This data describes a binding interaction between two proteins.

Sequence of protein 2:
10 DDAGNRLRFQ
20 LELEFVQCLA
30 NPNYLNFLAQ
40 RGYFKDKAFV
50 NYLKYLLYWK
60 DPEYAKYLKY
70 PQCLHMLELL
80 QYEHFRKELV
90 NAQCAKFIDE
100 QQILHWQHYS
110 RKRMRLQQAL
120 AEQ

Contacts between the two chains:
Residue I178 in protein 1 contacts residue Y81 in protein 2 (closest heavy-atom distance 3.6 Å).
Residue I178 in protein 1 interacts with residue F84 in protein 2 (closest heavy-atom distance 3.6 Å).
Residue S165 in protein 1 interacts with residue K59 in protein 2 (closest heavy-atom distance 4.8 Å).
Residue V160 in protein 1 interacts with residue P70 in protein 2 (closest heavy-atom distance 4.8 Å).
Residue K176 in protein 1 is in contact with residue F96 in protein 2 (closest heavy-atom distance 3.3 Å).
Residue S165 in protein 1 is in contact with residue H74 in protein 2 (closest heavy-atom distance 5.0 Å).
Residue Y166 in protein 1 is in contact with residue P70 in protein 2 (closest heavy-atom distance 2.9 Å).
Residue Y166 in protein 1 is in contact with residue H74 in protein 2 (closest heavy-atom distance 3.2 Å).
Residue P179 in protein 1 interacts with residue H83 in protein 2 (closest heavy-atom distance 4.2 Å).
Residue I177 in protein 1 contacts residue L88 in protein 2 (closest heavy-atom distance 4.8 Å).
Residue Y166 in protein 1 interacts with residue L73 in protein 2 (closest heavy-atom distance 3.4 Å).
Residue Y156 in protein 1 is in contact with residue Y108 in protein 2 (closest heavy-atom distance 3.5 Å).
Residue Y156 in protein 1 contacts residue H107 in protein 2 (closest heavy-atom distance 4.7 Å).
Residue L169 in protein 1 contacts residue Q101 in protein 2 (closest heavy-atom distance 4.4 Å).
Residue I178 in protein 1 contacts residue L78 in protein 2 (closest heavy-atom distance 4.3 Å).
Residue P170 in protein 1 is in contact with residue H104 in protein 2 (closest heavy-atom distance 3.8 Å).
Residue I177 in protein 1 is in contact with residue H83 in protein 2 (closest heavy-atom distance 3.1 Å).
Residue I173 in protein 1 is in contact with residue Q100 in protein 2 (closest heavy-atom distance 4.4 Å).
Residue P170 in protein 1 contacts residue Q100 in protein 2 (closest heavy-atom distance 3.7 Å).
Residue G164 in protein 1 interacts with residue E77 in protein 2 (closest heavy-atom distance 4.8 Å).
Residue L169 in protein 1 interacts with residue H104 in protein 2 (closest heavy-atom distance 3.8 Å).
Residue I173 in protein 1 is in contact with residue L78 in protein 2 (closest heavy-atom distance 3.7 Å).
Residue C172 in protein 1 contacts residue F96 in protein 2 (closest heavy-atom distance 3.6 Å).
Residue Y156 in protein 1 is in contact with residue H104 in protein 2 (closest heavy-atom distance 3.9 Å).
Residue Y166 in protein 1 is in contact with residue E77 in protein 2 (closest heavy-atom distance 4.9 Å).
Residue I173 in protein 1 interacts with residue F96 in protein 2 (closest heavy-atom distance 4.4 Å).
Residue L169 in protein 1 interacts with residue Q71 in protein 2 (closest heavy-atom distance 4.5 Å).
Residue G164 in protein 1 is in contact with residue K59 in protein 2 (closest heavy-atom distance 3.3 Å).
Residue I173 in protein 1 interacts with residue F84 in protein 2 (closest heavy-atom distance 4.8 Å).
Residue P155 in protein 1 is in contact with residue Y108 in protein 2 (closest heavy-atom distance 3.7 Å).
Residue I177 in protein 1 interacts with residue F84 in protein 2 (closest heavy-atom distance 3.6 Å).
Residue I177 in protein 1 contacts residue C93 in protein 2 (closest heavy-atom distance 4.8 Å).
Residue L161 in protein 1 contacts residue A64 in protein 2 (closest heavy-atom distance 4.6 Å).
Residue V160 in protein 1 interacts with residue L73 in protein 2 (closest heavy-atom distance 4.9 Å).
Residue V160 in protein 1 is in contact with residue A64 in protein 2 (closest heavy-atom distance 3.9 Å).
Residue L169 in protein 1 contacts residue H74 in protein 2 (closest heavy-atom distance 3.4 Å).
Residue I177 in protein 1 interacts with residue I97 in protein 2 (closest heavy-atom distance 3.8 Å).
Residue D181 in protein 1 is in contact with residue Y81 in protein 2 (closest heavy-atom distance 2.9 Å).
Residue Y166 in protein 1 is in contact with residue Q71 in protein 2 (closest heavy-atom distance 4.4 Å).
Residue I178 in protein 1 contacts residue H83 in protein 2 (closest heavy-atom distance 3.7 Å).
Residue G164 in protein 1 contacts residue L73 in protein 2 (closest heavy-atom distance 4.5 Å).
Residue S165 in protein 1 is in contact with residue E77 in protein 2 (closest heavy-atom distance 2.9 Å).
Residue I173 in protein 1 is in contact with residue I97 in protein 2 (closest heavy-atom distance 3.8 Å).
Residue R174 in protein 1 contacts residue Y81 in protein 2 (closest heavy-atom distance 2.9 Å).
Residue L161 in protein 1 interacts with residue P61 in protein 2 (closest heavy-atom distance 3.8 Å).
Residue I173 in protein 1 interacts with residue M75 in protein 2 (closest heavy-atom distance 5.0 Å).
Residue I173 in protein 1 is in contact with residue H74 in protein 2 (closest heavy-atom distance 5.0 Å).
Residue C172 in protein 1 is in contact with residue Q100 in protein 2 (closest heavy-atom distance 3.7 Å).
Residue R168 in protein 1 contacts residue H104 in protein 2 (closest heavy-atom distance 3.7 Å).
Residue L161 in protein 1 contacts residue K65 in protein 2 (closest heavy-atom distance 4.4 Å).
Residue I177 in protein 1 is in contact with residue E87 in protein 2 (closest heavy-atom distance 3.9 Å).
Residue R174 in protein 1 interacts with residue L78 in protein 2 (closest heavy-atom distance 3.7 Å).

Sequence of protein 1:
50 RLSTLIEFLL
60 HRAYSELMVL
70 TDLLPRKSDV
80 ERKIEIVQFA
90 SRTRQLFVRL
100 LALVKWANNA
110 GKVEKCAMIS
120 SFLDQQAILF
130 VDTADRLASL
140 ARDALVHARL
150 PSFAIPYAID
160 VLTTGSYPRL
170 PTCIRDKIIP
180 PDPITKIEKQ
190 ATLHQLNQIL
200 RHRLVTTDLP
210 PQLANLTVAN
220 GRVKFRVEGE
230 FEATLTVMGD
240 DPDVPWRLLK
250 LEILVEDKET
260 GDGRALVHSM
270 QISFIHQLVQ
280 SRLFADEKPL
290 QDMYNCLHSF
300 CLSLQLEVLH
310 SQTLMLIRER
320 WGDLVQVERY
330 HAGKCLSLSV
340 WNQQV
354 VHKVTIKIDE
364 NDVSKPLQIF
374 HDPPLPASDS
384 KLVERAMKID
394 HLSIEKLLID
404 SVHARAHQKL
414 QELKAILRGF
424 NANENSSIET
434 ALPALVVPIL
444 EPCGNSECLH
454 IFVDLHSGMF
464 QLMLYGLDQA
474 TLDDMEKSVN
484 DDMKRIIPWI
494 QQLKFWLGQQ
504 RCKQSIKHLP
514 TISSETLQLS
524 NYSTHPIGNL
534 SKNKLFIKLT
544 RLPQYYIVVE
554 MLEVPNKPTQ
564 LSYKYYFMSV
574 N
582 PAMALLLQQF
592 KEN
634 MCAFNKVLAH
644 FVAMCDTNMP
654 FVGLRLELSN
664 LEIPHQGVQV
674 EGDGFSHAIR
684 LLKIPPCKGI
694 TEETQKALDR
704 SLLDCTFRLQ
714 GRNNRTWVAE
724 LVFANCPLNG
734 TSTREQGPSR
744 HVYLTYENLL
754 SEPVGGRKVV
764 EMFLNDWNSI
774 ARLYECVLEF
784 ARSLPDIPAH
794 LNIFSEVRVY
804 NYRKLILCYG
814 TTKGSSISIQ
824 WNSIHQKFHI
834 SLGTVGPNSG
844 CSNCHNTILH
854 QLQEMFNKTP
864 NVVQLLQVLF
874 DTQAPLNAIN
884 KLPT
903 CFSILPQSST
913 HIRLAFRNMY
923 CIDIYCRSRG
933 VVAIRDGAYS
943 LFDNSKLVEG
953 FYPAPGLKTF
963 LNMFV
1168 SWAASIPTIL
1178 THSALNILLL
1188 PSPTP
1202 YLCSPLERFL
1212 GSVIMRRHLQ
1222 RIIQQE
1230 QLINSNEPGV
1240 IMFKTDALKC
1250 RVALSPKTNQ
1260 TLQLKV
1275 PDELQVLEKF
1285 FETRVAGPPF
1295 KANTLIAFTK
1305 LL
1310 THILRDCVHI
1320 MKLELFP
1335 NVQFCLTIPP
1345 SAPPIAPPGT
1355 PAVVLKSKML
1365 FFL